Sequence of the first protein:
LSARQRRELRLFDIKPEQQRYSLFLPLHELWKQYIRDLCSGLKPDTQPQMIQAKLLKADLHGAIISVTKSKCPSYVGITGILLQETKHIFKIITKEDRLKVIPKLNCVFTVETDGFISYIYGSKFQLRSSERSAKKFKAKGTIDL

Contacts between the two chains:
Residue T237 in the second protein contacts residue Q127 in the first protein (closest heavy-atom distance 2.9 Å).
Residue I242 in the second protein is in contact with residue I192 in the first protein (closest heavy-atom distance 4.3 Å).
Residue I241 in the second protein contacts residue Y194 in the first protein (closest heavy-atom distance 3.3 Å).
Residue V245 in the second protein contacts residue D120 in the first protein (closest heavy-atom distance 4.2 Å).
Residue T244 in the second protein interacts with residue I192 in the first protein (closest heavy-atom distance 3.1 Å).
Residue I241 in the second protein contacts residue Q127 in the first protein (closest heavy-atom distance 3.8 Å).
Residue F239 in the second protein is in contact with residue A214 in the first protein (closest heavy-atom distance 3.6 Å).
Residue R226 in the second protein interacts with residue L220 in the first protein (closest heavy-atom distance 3.9 Å).
Residue G240 in the second protein interacts with residue Y196 in the first protein (closest heavy-atom distance 2.9 Å).
Residue I241 in the second protein interacts with residue L130 in the first protein (closest heavy-atom distance 3.7 Å).
Residue I241 in the second protein contacts residue F200 in the first protein (closest heavy-atom distance 4.0 Å).
Residue R148 in the second protein contacts residue A214 in the first protein (closest heavy-atom distance 4.8 Å).
Residue T244 in the second protein contacts residue Y194 in the first protein (closest heavy-atom distance 4.1 Å).
Residue R148 in the second protein interacts with residue T217 in the first protein (closest heavy-atom distance 4.4 Å).
Residue I241 in the second protein is in contact with residue L131 in the first protein (closest heavy-atom distance 3.8 Å).
Residue I241 in the second protein contacts residue S193 in the first protein (closest heavy-atom distance 4.8 Å).
Residue F239 in the second protein is in contact with residue G216 in the first protein (closest heavy-atom distance 4.8 Å).
Residue L230 in the second protein interacts with residue D219 in the first protein (closest heavy-atom distance 3.8 Å).
Residue S243 in the second protein interacts with residue Y194 in the first protein (closest heavy-atom distance 4.7 Å).
Residue T237 in the second protein interacts with residue Q124 in the first protein (closest heavy-atom distance 4.7 Å).
Residue S243 in the second protein interacts with residue P123 in the first protein (closest heavy-atom distance 4.0 Å).
Residue I242 in the second protein interacts with residue Y194 in the first protein (closest heavy-atom distance 2.5 Å).
Residue K246 in the second protein interacts with residue G190 in the first protein (closest heavy-atom distance 4.7 Å).
Residue S243 in the second protein is in contact with residue I192 in the first protein (closest heavy-atom distance 4.1 Å).
Residue I241 in the second protein interacts with residue I195 in the first protein (closest heavy-atom distance 4.0 Å).
Residue A238 in the second protein interacts with residue Q127 in the first protein (closest heavy-atom distance 3.3 Å).
Residue G240 in the second protein interacts with residue F200 in the first protein (closest heavy-atom distance 4.2 Å).
Residue K236 in the second protein contacts residue Q124 in the first protein (closest heavy-atom distance 4.4 Å).
Residue L230 in the second protein is in contact with residue Y196 in the first protein (closest heavy-atom distance 4.7 Å).
Residue F239 in the second protein contacts residue F212 in the first protein (closest heavy-atom distance 4.5 Å).
Residue I242 in the second protein interacts with residue I195 in the first protein (closest heavy-atom distance 4.7 Å).
Residue G240 in the second protein interacts with residue F212 in the first protein (closest heavy-atom distance 4.6 Å).
Residue G240 in the second protein is in contact with residue Y194 in the first protein (closest heavy-atom distance 4.3 Å).
Residue H231 in the second protein is in contact with residue T217 in the first protein (closest heavy-atom distance 3.6 Å).
Residue I241 in the second protein interacts with residue Y196 in the first protein (closest heavy-atom distance 4.8 Å).
Residue R226 in the second protein contacts residue D219 in the first protein (closest heavy-atom distance 3.0 Å).
Residue T244 in the second protein interacts with residue F191 in the first protein (closest heavy-atom distance 4.9 Å).
Residue R98 in the second protein is in contact with residue Q124 in the first protein (closest heavy-atom distance 2.4 Å).
Residue I242 in the second protein is in contact with residue S193 in the first protein (closest heavy-atom distance 3.4 Å).
Residue I242 in the second protein is in contact with residue Y196 in the first protein (closest heavy-atom distance 3.5 Å).
Residue R148 in the second protein is in contact with residue G216 in the first protein (closest heavy-atom distance 4.1 Å).
Residue K246 in the second protein contacts residue I192 in the first protein (closest heavy-atom distance 3.8 Å).
Residue G240 in the second protein contacts residue I195 in the first protein (closest heavy-atom distance 3.8 Å).
Residue L230 in the second protein contacts residue T217 in the first protein (closest heavy-atom distance 4.1 Å).
Residue S243 in the second protein contacts residue S193 in the first protein (closest heavy-atom distance 4.4 Å).
Residue S243 in the second protein interacts with residue I126 in the first protein (closest heavy-atom distance 4.5 Å).
Residue V245 in the second protein interacts with residue F191 in the first protein (closest heavy-atom distance 3.7 Å).
Residue L230 in the second protein interacts with residue I218 in the first protein (closest heavy-atom distance 3.3 Å).
Residue T234 in the second protein is in contact with residue T217 in the first protein (closest heavy-atom distance 3.5 Å).

These two protein chains interact to form a complex.

Sequence of the second protein:
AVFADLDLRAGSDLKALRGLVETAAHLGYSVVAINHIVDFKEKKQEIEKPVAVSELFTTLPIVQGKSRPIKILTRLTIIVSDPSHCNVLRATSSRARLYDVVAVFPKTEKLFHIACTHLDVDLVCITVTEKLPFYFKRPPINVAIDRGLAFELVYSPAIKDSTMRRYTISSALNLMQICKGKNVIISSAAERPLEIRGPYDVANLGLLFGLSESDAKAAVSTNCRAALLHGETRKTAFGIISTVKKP